Contacts between the two chains:
Residue N30 in the second protein is in contact with residue L5 in the first protein (closest heavy-atom distance 4.3 Å).
Residue T93 in the second protein is in contact with residue W9 in the first protein (closest heavy-atom distance 3.1 Å).
Residue T93 in the second protein contacts residue E8 in the first protein (closest heavy-atom distance 4.8 Å).
Residue D92 in the second protein contacts residue W7 in the first protein (closest heavy-atom distance 4.0 Å).
Residue D92 in the second protein is in contact with residue L5 in the first protein (closest heavy-atom distance 4.8 Å).
Residue T93 in the second protein is in contact with residue W7 in the first protein (closest heavy-atom distance 3.2 Å).
Residue G94 in the second protein is in contact with residue W7 in the first protein (closest heavy-atom distance 3.5 Å).
Residue F95 in the second protein contacts residue W9 in the first protein (closest heavy-atom distance 4.0 Å).
Residue G94 in the second protein is in contact with residue W9 in the first protein (closest heavy-atom distance 5.0 Å).
Residue N30 in the second protein interacts with residue A6 in the first protein (closest heavy-atom distance 3.3 Å).
Residue N30 in the second protein contacts residue G4 in the first protein (closest heavy-atom distance 4.3 Å).

This data describes a binding interaction between two proteins.

Sequence of the first protein:
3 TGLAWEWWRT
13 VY

Sequence of the second protein:
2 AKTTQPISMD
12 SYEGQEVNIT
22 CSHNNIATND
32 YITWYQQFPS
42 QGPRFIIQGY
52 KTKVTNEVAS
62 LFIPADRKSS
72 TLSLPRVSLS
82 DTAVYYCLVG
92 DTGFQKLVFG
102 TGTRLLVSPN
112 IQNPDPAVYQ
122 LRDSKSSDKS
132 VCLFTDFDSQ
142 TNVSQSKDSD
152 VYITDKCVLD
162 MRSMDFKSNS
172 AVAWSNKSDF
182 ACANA